Interface contacts:
Residue R298 in protein 1 is in contact with residue E11 in protein 2 (closest heavy-atom distance 3.2 Å).
Residue V294 in protein 1 interacts with residue E11 in protein 2 (closest heavy-atom distance 3.5 Å).
Residue S369 in protein 1 contacts residue N2 in protein 2 (closest heavy-atom distance 4.9 Å).
Residue K330 in protein 1 interacts with residue Y5 in protein 2 (closest heavy-atom distance 3.5 Å).
Residue Y297 in protein 1 is in contact with residue E11 in protein 2 (closest heavy-atom distance 3.4 Å).
Residue Y331 in protein 1 is in contact with residue E11 in protein 2 (closest heavy-atom distance 3.3 Å).
Residue R298 in protein 1 interacts with residue F7 in protein 2 (closest heavy-atom distance 4.1 Å).
Residue L366 in protein 1 is in contact with residue Y5 in protein 2 (closest heavy-atom distance 4.8 Å).
Residue Y297 in protein 1 is in contact with residue F7 in protein 2 (closest heavy-atom distance 3.8 Å).
Residue K330 in protein 1 contacts residue E11 in protein 2 (closest heavy-atom distance 3.7 Å).
Residue D326 in protein 1 contacts residue A4 in protein 2 (closest heavy-atom distance 3.9 Å).
Residue F367 in protein 1 is in contact with residue Y5 in protein 2 (closest heavy-atom distance 3.3 Å).
Residue D326 in protein 1 is in contact with residue Y5 in protein 2 (closest heavy-atom distance 3.4 Å).
Residue K363 in protein 1 interacts with residue Y5 in protein 2 (closest heavy-atom distance 4.7 Å).
Residue W334 in protein 1 contacts residue A4 in protein 2 (closest heavy-atom distance 4.2 Å).
Residue F371 in protein 1 interacts with residue Y5 in protein 2 (closest heavy-atom distance 3.8 Å).
Residue W334 in protein 1 is in contact with residue Y5 in protein 2 (closest heavy-atom distance 3.0 Å).
Residue R370 in protein 1 interacts with residue Y5 in protein 2 (closest heavy-atom distance 4.2 Å).
Residue R370 in protein 1 contacts residue N2 in protein 2 (closest heavy-atom distance 3.5 Å).
Residue K330 in protein 1 is in contact with residue A4 in protein 2 (closest heavy-atom distance 4.0 Å).
Residue L329 in protein 1 interacts with residue Y5 in protein 2 (closest heavy-atom distance 4.3 Å).
Residue W334 in protein 1 interacts with residue F7 in protein 2 (closest heavy-atom distance 3.5 Å).
Residue D326 in protein 1 is in contact with residue S1 in protein 2 (closest heavy-atom distance 3.2 Å).
Residue W334 in protein 1 contacts residue E10 in protein 2 (closest heavy-atom distance 4.4 Å).
Residue W334 in protein 1 contacts residue E11 in protein 2 (closest heavy-atom distance 3.6 Å).

Sequence of protein 1:
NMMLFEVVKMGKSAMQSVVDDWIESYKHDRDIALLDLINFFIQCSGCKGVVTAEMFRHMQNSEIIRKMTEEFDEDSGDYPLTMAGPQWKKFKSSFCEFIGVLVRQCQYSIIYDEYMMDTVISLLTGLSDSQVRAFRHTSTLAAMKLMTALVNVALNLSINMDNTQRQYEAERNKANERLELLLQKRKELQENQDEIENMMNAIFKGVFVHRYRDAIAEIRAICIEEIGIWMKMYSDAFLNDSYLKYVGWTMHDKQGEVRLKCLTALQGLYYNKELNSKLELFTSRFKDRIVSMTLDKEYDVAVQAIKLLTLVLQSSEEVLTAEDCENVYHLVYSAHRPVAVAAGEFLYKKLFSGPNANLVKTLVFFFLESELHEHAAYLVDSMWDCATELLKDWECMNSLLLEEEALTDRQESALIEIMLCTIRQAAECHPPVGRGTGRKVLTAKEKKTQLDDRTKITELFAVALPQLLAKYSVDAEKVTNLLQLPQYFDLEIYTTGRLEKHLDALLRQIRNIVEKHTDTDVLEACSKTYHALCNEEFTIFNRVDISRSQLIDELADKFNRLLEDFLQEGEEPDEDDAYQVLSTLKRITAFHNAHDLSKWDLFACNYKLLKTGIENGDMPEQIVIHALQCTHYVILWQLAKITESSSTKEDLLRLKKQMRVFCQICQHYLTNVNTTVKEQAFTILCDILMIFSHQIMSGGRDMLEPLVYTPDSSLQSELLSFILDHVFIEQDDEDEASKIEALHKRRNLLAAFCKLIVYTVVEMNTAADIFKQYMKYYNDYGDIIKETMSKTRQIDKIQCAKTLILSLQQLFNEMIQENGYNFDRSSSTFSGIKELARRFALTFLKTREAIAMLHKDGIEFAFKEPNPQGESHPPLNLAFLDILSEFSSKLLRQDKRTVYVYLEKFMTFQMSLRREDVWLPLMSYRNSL

This data describes a binding interaction between two proteins.

Sequence of protein 2:
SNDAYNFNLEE